Contacts between the two chains:
Residue Q424 in the first protein is in contact with residue G476 in the second protein (closest heavy-atom distance 2.9 Å).
Residue A422 in the first protein contacts residue E397 in the second protein (closest heavy-atom distance 2.8 Å).
Residue T429 in the first protein is in contact with residue L262 in the second protein (closest heavy-atom distance 2.7 Å).
Residue Q414 in the first protein interacts with residue F501 in the second protein (closest heavy-atom distance 2.9 Å).
Residue T428 in the first protein contacts residue F499 in the second protein (closest heavy-atom distance 3.3 Å).
Residue S416 in the first protein is in contact with residue T161 in the second protein (closest heavy-atom distance 3.2 Å).
Residue S427 in the first protein is in contact with residue L470 in the second protein (closest heavy-atom distance 3.3 Å).
Residue S418 in the first protein interacts with residue Y351 in the second protein (closest heavy-atom distance 2.8 Å).
Residue S427 in the first protein is in contact with residue I263 in the second protein (closest heavy-atom distance 3.3 Å).
Residue S418 in the first protein is in contact with residue T161 in the second protein (closest heavy-atom distance 2.6 Å).
Residue S446 in the first protein is in contact with residue Q248 in the second protein (closest heavy-atom distance 3.1 Å).
Residue K413 in the first protein is in contact with residue E158 in the second protein (closest heavy-atom distance 3.2 Å).
Residue R425 in the first protein contacts residue R471 in the second protein (closest heavy-atom distance 3.5 Å).
Residue Q424 in the first protein contacts residue E472 in the second protein (closest heavy-atom distance 3.2 Å).
Residue L437 in the first protein contacts residue D259 in the second protein (closest heavy-atom distance 3.4 Å).
Residue S412 in the first protein contacts residue F503 in the second protein (closest heavy-atom distance 3.5 Å).
Residue Q424 in the first protein is in contact with residue F473 in the second protein (closest heavy-atom distance 3.2 Å).
Residue V420 in the first protein is in contact with residue E352 in the second protein (closest heavy-atom distance 2.8 Å).
Residue Q414 in the first protein contacts residue F499 in the second protein (closest heavy-atom distance 3.2 Å).
Residue R425 in the first protein contacts residue E472 in the second protein (closest heavy-atom distance 2.7 Å).
Residue V423 in the first protein is in contact with residue I478 in the second protein (closest heavy-atom distance 3.5 Å).
Residue T429 in the first protein interacts with residue K467 in the second protein (closest heavy-atom distance 3.0 Å).
Residue Q414 in the first protein interacts with residue F500 in the second protein (closest heavy-atom distance 3.1 Å).
Residue P426 in the first protein contacts residue L470 in the second protein (closest heavy-atom distance 3.2 Å).
Residue T428 in the first protein is in contact with residue S498 in the second protein (closest heavy-atom distance 3.4 Å).
Residue A422 in the first protein contacts residue F398 in the second protein (closest heavy-atom distance 3.4 Å).
Residue N417 in the first protein is in contact with residue S498 in the second protein (closest heavy-atom distance 2.8 Å).
Residue S418 in the first protein contacts residue E352 in the second protein (closest heavy-atom distance 3.3 Å).
Residue G419 in the first protein is in contact with residue H270 in the second protein (closest heavy-atom distance 3.1 Å).
Residue R425 in the first protein contacts residue E352 in the second protein (closest heavy-atom distance 2.9 Å).
Residue V420 in the first protein interacts with residue G399 in the second protein (closest heavy-atom distance 2.9 Å).
Residue F421 in the first protein is in contact with residue F473 in the second protein (closest heavy-atom distance 3.5 Å).
Residue N417 in the first protein interacts with residue E352 in the second protein (closest heavy-atom distance 3.5 Å).
Residue N441 in the first protein interacts with residue D259 in the second protein (closest heavy-atom distance 2.9 Å).
Residue I431 in the first protein interacts with residue K467 in the second protein (closest heavy-atom distance 3.3 Å).
Residue S416 in the first protein contacts residue K265 in the second protein (closest heavy-atom distance 3.4 Å).
Residue G443 in the first protein contacts residue L252 in the second protein (closest heavy-atom distance 3.4 Å).
Residue I415 in the first protein contacts residue F499 in the second protein (closest heavy-atom distance 3.4 Å).
Residue V420 in the first protein is in contact with residue G348 in the second protein (closest heavy-atom distance 3.1 Å).
Residue F421 in the first protein contacts residue F307 in the second protein (closest heavy-atom distance 3.4 Å).
Residue V420 in the first protein is in contact with residue F398 in the second protein (closest heavy-atom distance 3.5 Å).
Residue E411 in the first protein is in contact with residue F503 in the second protein (closest heavy-atom distance 3.3 Å).
Residue L434 in the first protein is in contact with residue D259 in the second protein (closest heavy-atom distance 3.2 Å).
Residue T442 in the first protein contacts residue R457 in the second protein (closest heavy-atom distance 3.2 Å).
Residue S427 in the first protein interacts with residue K467 in the second protein (closest heavy-atom distance 3.4 Å).
Residue N441 in the first protein contacts residue S156 in the second protein (closest heavy-atom distance 3.0 Å).
Residue F421 in the first protein is in contact with residue E397 in the second protein (closest heavy-atom distance 3.4 Å).
Residue S412 in the first protein interacts with residue F501 in the second protein (closest heavy-atom distance 2.7 Å).
Residue S416 in the first protein is in contact with residue L262 in the second protein (closest heavy-atom distance 3.2 Å).
Residue A422 in the first protein contacts residue G476 in the second protein (closest heavy-atom distance 3.2 Å).
Residue V420 in the first protein interacts with residue F347 in the second protein (closest heavy-atom distance 3.3 Å).
Residue N417 in the first protein is in contact with residue D353 in the second protein (closest heavy-atom distance 3.4 Å).
Residue R425 in the first protein contacts residue F473 in the second protein (closest heavy-atom distance 3.2 Å).
Residue S418 in the first protein contacts residue Q164 in the second protein (closest heavy-atom distance 3.5 Å).
Residue V423 in the first protein interacts with residue F473 in the second protein (closest heavy-atom distance 3.4 Å).
Residue F421 in the first protein contacts residue E352 in the second protein (closest heavy-atom distance 2.8 Å).
Residue N417 in the first protein contacts residue K265 in the second protein (closest heavy-atom distance 2.8 Å).
Residue N417 in the first protein interacts with residue Y351 in the second protein (closest heavy-atom distance 3.0 Å).
Residue P426 in the first protein interacts with residue R471 in the second protein (closest heavy-atom distance 3.4 Å).
Residue R425 in the first protein interacts with residue I356 in the second protein (closest heavy-atom distance 3.4 Å).

Sequence of the second protein:
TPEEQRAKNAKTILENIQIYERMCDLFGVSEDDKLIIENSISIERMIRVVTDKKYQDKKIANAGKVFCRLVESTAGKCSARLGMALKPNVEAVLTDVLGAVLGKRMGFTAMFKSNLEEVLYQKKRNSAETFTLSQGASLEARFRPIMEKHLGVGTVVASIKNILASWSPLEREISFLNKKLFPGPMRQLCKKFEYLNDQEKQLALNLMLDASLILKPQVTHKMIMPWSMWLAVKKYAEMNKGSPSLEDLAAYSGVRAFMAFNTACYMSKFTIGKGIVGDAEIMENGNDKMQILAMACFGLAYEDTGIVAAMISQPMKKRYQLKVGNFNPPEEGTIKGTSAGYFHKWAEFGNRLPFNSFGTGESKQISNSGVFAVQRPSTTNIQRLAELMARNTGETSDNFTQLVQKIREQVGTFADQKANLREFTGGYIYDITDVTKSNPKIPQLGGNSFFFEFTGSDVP

Sequence of the first protein:
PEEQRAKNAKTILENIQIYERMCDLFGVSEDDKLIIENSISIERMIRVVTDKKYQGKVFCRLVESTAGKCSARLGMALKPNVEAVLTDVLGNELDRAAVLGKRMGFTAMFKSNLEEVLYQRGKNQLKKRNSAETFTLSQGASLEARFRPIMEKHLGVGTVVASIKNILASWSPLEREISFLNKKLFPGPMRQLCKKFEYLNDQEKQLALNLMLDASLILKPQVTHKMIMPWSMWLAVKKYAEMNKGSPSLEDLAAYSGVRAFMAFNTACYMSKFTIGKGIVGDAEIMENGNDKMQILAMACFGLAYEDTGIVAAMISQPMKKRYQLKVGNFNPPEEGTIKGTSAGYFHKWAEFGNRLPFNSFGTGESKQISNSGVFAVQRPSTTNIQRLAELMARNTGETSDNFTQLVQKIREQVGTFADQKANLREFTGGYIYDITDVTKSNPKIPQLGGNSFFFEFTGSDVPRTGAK

This data describes a binding interaction between two proteins.